The following describes two proteins that form a bound complex.

Contacts between the two chains:
Residue E939 in chain A interacts with residue S15 in chain B (closest heavy-atom distance 2.5 Å).
Residue E939 in chain A is in contact with residue A14 in chain B (closest heavy-atom distance 3.6 Å).
Residue N967 in chain A contacts residue G179 in chain B (closest heavy-atom distance 3.2 Å).
Residue Y909 in chain A interacts with residue K135 in chain B (closest heavy-atom distance 3.6 Å).
Residue P971 in chain A interacts with residue T180 in chain B (closest heavy-atom distance 3.8 Å).
Residue K910 in chain A contacts residue S140 in chain B (closest heavy-atom distance 4.1 Å).
Residue N967 in chain A interacts with residue Q18 in chain B (closest heavy-atom distance 3.8 Å).
Residue G949 in chain A is in contact with residue L533 in chain B (closest heavy-atom distance 3.9 Å).
Residue F913 in chain A is in contact with residue T138 in chain B (closest heavy-atom distance 3.9 Å).
Residue Y943 in chain A interacts with residue L87 in chain B (closest heavy-atom distance 3.6 Å).
Residue G962 in chain A interacts with residue N17 in chain B (closest heavy-atom distance 3.2 Å).
Residue T936 in chain A is in contact with residue K135 in chain B (closest heavy-atom distance 3.5 Å).
Residue E939 in chain A contacts residue G86 in chain B (closest heavy-atom distance 3.7 Å).
Residue E939 in chain A interacts with residue T137 in chain B (closest heavy-atom distance 3.3 Å).
Residue Q919 in chain A interacts with residue R489 in chain B (closest heavy-atom distance 3.9 Å).
Residue I958 in chain A is in contact with residue A84 in chain B (closest heavy-atom distance 4.1 Å).
Residue F913 in chain A is in contact with residue T137 in chain B (closest heavy-atom distance 3.6 Å).
Residue F913 in chain A contacts residue G141 in chain B (closest heavy-atom distance 3.5 Å).
Residue I958 in chain A is in contact with residue N17 in chain B (closest heavy-atom distance 3.5 Å).
Residue V935 in chain A interacts with residue Q18 in chain B (closest heavy-atom distance 3.9 Å).
Residue N970 in chain A is in contact with residue P178 in chain B (closest heavy-atom distance 3.8 Å).
Residue I961 in chain A contacts residue A14 in chain B (closest heavy-atom distance 3.3 Å).
Residue N967 in chain A is in contact with residue L177 in chain B (closest heavy-atom distance 3.2 Å).
Residue S969 in chain A interacts with residue Y26 in chain B (closest heavy-atom distance 3.6 Å).
Residue Y943 in chain A interacts with residue G86 in chain B (closest heavy-atom distance 4.1 Å).
Residue Y940 in chain A interacts with residue T138 in chain B (closest heavy-atom distance 4.2 Å).
Residue N967 in chain A is in contact with residue P178 in chain B (closest heavy-atom distance 3.6 Å).
Residue N970 in chain A contacts residue G179 in chain B (closest heavy-atom distance 2.8 Å).
Residue E950 in chain A interacts with residue I486 in chain B (closest heavy-atom distance 4.0 Å).
Residue N967 in chain A contacts residue Y26 in chain B (closest heavy-atom distance 2.8 Å).
Residue Y909 in chain A contacts residue V142 in chain B (closest heavy-atom distance 3.6 Å).
Residue E939 in chain A interacts with residue L87 in chain B (closest heavy-atom distance 3.4 Å).
Residue E939 in chain A contacts residue T88 in chain B (closest heavy-atom distance 2.7 Å).
Residue Y943 in chain A is in contact with residue E85 in chain B (closest heavy-atom distance 3.4 Å).
Residue T942 in chain A is in contact with residue A14 in chain B (closest heavy-atom distance 3.6 Å).
Residue Q963 in chain A contacts residue R19 in chain B (closest heavy-atom distance 4.2 Å).
Residue S969 in chain A interacts with residue L177 in chain B (closest heavy-atom distance 4.1 Å).
Residue V935 in chain A contacts residue S15 in chain B (closest heavy-atom distance 3.8 Å).
Residue T964 in chain A is in contact with residue G179 in chain B (closest heavy-atom distance 3.2 Å).
Residue E939 in chain A interacts with residue S13 in chain B (closest heavy-atom distance 3.5 Å).
Residue R954 in chain A contacts residue E85 in chain B (closest heavy-atom distance 3.8 Å).
Residue T964 in chain A contacts residue T180 in chain B (closest heavy-atom distance 4.1 Å).
Residue T936 in chain A is in contact with residue T137 in chain B (closest heavy-atom distance 3.6 Å).
Residue H946 in chain A contacts residue E85 in chain B (closest heavy-atom distance 3.0 Å).
Residue N967 in chain A is in contact with residue R19 in chain B (closest heavy-atom distance 2.4 Å).
Residue Y940 in chain A contacts residue T139 in chain B (closest heavy-atom distance 3.8 Å).
Residue A968 in chain A is in contact with residue Q18 in chain B (closest heavy-atom distance 3.1 Å).
Residue N970 in chain A is in contact with residue T180 in chain B (closest heavy-atom distance 3.4 Å).
Residue R948 in chain A contacts residue I486 in chain B (closest heavy-atom distance 3.8 Å).
Residue S969 in chain A contacts residue R176 in chain B (closest heavy-atom distance 3.4 Å).
Residue N967 in chain A is in contact with residue S20 in chain B (closest heavy-atom distance 4.0 Å).
Residue I961 in chain A is in contact with residue N17 in chain B (closest heavy-atom distance 3.9 Å).
Residue Y943 in chain A interacts with residue T139 in chain B (closest heavy-atom distance 4.1 Å).
Residue T936 in chain A interacts with residue V142 in chain B (closest heavy-atom distance 3.9 Å).
Residue I961 in chain A contacts residue Q18 in chain B (closest heavy-atom distance 3.8 Å).
Residue Y940 in chain A is in contact with residue L87 in chain B (closest heavy-atom distance 3.6 Å).
Residue T942 in chain A interacts with residue E85 in chain B (closest heavy-atom distance 4.1 Å).
Residue G962 in chain A interacts with residue R19 in chain B (closest heavy-atom distance 3.2 Å).
Residue S969 in chain A is in contact with residue P178 in chain B (closest heavy-atom distance 3.4 Å).
Residue Q917 in chain A interacts with residue T139 in chain B (closest heavy-atom distance 3.5 Å).

Sequence of chain B:
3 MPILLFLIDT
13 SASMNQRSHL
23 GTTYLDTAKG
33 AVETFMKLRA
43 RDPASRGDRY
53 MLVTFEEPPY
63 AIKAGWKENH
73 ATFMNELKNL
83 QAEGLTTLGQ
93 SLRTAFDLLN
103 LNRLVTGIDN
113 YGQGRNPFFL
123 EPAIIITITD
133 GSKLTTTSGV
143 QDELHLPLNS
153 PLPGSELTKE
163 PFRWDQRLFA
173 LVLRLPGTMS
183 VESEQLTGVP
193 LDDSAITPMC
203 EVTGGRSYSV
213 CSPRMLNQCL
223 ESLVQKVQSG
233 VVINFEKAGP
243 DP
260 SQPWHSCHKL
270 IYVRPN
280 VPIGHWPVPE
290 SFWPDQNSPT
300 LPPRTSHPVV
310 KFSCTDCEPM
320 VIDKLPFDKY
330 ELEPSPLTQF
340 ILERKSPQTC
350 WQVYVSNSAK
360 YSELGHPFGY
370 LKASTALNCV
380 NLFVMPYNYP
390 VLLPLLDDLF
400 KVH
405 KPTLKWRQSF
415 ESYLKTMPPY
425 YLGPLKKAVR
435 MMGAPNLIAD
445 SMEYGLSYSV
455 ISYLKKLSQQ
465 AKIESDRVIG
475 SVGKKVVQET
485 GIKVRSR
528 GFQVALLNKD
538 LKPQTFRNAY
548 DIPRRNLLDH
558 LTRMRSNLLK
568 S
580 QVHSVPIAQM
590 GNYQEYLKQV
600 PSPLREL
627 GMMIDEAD

Sequence of chain A:
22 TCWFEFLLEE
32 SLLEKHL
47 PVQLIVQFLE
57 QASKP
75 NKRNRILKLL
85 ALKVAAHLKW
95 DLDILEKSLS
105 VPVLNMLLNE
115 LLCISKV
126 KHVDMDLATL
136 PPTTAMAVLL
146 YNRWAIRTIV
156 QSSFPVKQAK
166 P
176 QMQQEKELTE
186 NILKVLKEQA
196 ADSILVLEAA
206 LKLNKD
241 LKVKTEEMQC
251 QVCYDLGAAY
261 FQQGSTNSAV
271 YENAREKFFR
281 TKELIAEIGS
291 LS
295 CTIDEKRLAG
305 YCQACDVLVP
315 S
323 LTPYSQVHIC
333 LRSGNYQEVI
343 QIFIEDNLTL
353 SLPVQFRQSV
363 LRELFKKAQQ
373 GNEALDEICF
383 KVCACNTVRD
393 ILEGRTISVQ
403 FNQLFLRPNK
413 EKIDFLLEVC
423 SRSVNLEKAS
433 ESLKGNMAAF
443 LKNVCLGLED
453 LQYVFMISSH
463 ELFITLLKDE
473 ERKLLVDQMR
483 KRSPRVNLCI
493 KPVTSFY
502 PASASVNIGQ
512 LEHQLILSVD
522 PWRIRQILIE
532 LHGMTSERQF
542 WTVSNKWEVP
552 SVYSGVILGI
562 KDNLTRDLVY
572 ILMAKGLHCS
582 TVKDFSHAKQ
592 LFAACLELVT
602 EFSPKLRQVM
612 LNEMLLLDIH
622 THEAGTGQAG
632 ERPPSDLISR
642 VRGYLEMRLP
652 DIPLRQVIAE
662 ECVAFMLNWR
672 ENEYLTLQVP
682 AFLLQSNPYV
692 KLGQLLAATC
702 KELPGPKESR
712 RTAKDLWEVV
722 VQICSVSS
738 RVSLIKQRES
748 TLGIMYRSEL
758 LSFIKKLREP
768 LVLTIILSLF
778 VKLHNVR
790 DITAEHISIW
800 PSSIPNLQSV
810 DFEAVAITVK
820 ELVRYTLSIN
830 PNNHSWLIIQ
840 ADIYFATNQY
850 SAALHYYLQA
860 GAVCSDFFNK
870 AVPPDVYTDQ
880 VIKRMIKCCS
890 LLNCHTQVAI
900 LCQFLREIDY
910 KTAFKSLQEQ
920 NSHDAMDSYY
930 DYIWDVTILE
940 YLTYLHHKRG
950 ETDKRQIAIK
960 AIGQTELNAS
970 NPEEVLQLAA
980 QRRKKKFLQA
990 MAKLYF